The following describes two proteins that form a bound complex.

Residue-level contacts at the interface:
Residue Y8 in the first protein interacts with residue R1 in the second protein (closest heavy-atom distance 2.8 Å).
Residue H71 in the first protein is in contact with residue T5 in the second protein (closest heavy-atom distance 3.3 Å).
Residue V153 in the first protein is in contact with residue G7 in the second protein (closest heavy-atom distance 3.6 Å).
Residue F100 in the first protein is in contact with residue W8 in the second protein (closest heavy-atom distance 3.7 Å).
Residue N78 in the first protein contacts residue C9 in the second protein (closest heavy-atom distance 3.5 Å).
Residue H71 in the first protein interacts with residue Y2 in the second protein (closest heavy-atom distance 2.7 Å).
Residue F23 in the first protein interacts with residue Y2 in the second protein (closest heavy-atom distance 3.7 Å).
Residue W148 in the first protein contacts residue G7 in the second protein (closest heavy-atom distance 3.6 Å).
Residue T74 in the first protein interacts with residue C9 in the second protein (closest heavy-atom distance 4.2 Å).
Residue T164 in the first protein is in contact with residue R1 in the second protein (closest heavy-atom distance 3.7 Å).
Residue G168 in the first protein interacts with residue R1 in the second protein (closest heavy-atom distance 4.0 Å).
Residue Y160 in the first protein is in contact with residue Y2 in the second protein (closest heavy-atom distance 2.8 Å).
Residue K67 in the first protein contacts residue P3 in the second protein (closest heavy-atom distance 4.3 Å).
Residue K67 in the first protein contacts residue L4 in the second protein (closest heavy-atom distance 3.8 Å).
Residue Y60 in the first protein interacts with residue R1 in the second protein (closest heavy-atom distance 3.4 Å).
Residue Y124 in the first protein interacts with residue F10 in the second protein (closest heavy-atom distance 3.2 Å).
Residue Q157 in the first protein is in contact with residue L4 in the second protein (closest heavy-atom distance 3.1 Å).
Residue V68 in the first protein is in contact with residue Y2 in the second protein (closest heavy-atom distance 3.7 Å).
Residue Y160 in the first protein is in contact with residue L4 in the second protein (closest heavy-atom distance 3.7 Å).
Residue V153 in the first protein is in contact with residue W8 in the second protein (closest heavy-atom distance 4.0 Å).
Residue Y160 in the first protein is in contact with residue P3 in the second protein (closest heavy-atom distance 3.9 Å).
Residue W148 in the first protein interacts with residue F10 in the second protein (closest heavy-atom distance 4.1 Å).
Residue M46 in the first protein is in contact with residue Y2 in the second protein (closest heavy-atom distance 3.8 Å).
Residue W148 in the first protein contacts residue W8 in the second protein (closest heavy-atom distance 3.7 Å).
Residue Y8 in the first protein contacts residue Y2 in the second protein (closest heavy-atom distance 3.5 Å).
Residue W148 in the first protein interacts with residue C9 in the second protein (closest heavy-atom distance 3.0 Å).
Residue E63 in the first protein interacts with residue R1 in the second protein (closest heavy-atom distance 3.4 Å).
Residue K147 in the first protein contacts residue C9 in the second protein (closest heavy-atom distance 4.0 Å).
Residue Y172 in the first protein interacts with residue R1 in the second protein (closest heavy-atom distance 2.9 Å).
Residue N78 in the first protein is in contact with residue W8 in the second protein (closest heavy-atom distance 3.0 Å).
Residue E64 in the first protein interacts with residue R1 in the second protein (closest heavy-atom distance 3.5 Å).
Residue S10 in the first protein is in contact with residue Y2 in the second protein (closest heavy-atom distance 3.9 Å).
Residue M98 in the first protein is in contact with residue W8 in the second protein (closest heavy-atom distance 3.7 Å).
Residue Q157 in the first protein contacts residue W8 in the second protein (closest heavy-atom distance 3.1 Å).
Residue E64 in the first protein is in contact with residue Y2 in the second protein (closest heavy-atom distance 2.9 Å).
Residue I81 in the first protein interacts with residue F10 in the second protein (closest heavy-atom distance 3.4 Å).
Residue F100 in the first protein interacts with residue P3 in the second protein (closest heavy-atom distance 3.6 Å).
Residue Y8 in the first protein is in contact with residue P3 in the second protein (closest heavy-atom distance 4.0 Å).
Residue L96 in the first protein contacts residue F10 in the second protein (closest heavy-atom distance 3.9 Å).
Residue N78 in the first protein is in contact with residue F10 in the second protein (closest heavy-atom distance 2.9 Å).
Residue A70 in the first protein interacts with residue T5 in the second protein (closest heavy-atom distance 4.4 Å).
Residue T144 in the first protein contacts residue F10 in the second protein (closest heavy-atom distance 2.6 Å).
Residue H115 in the first protein is in contact with residue W8 in the second protein (closest heavy-atom distance 3.1 Å).
Residue K67 in the first protein interacts with residue R1 in the second protein (closest heavy-atom distance 3.6 Å).
Residue K67 in the first protein contacts residue Y2 in the second protein (closest heavy-atom distance 2.5 Å).
Residue M6 in the first protein contacts residue R1 in the second protein (closest heavy-atom distance 4.2 Å).
Residue Y117 in the first protein is in contact with residue W8 in the second protein (closest heavy-atom distance 3.3 Å).
Residue H71 in the first protein contacts residue W8 in the second protein (closest heavy-atom distance 3.9 Å).
Residue K67 in the first protein contacts residue T5 in the second protein (closest heavy-atom distance 4.2 Å).
Residue I81 in the first protein contacts residue C9 in the second protein (closest heavy-atom distance 3.6 Å).
Residue Q156 in the first protein interacts with residue L4 in the second protein (closest heavy-atom distance 3.7 Å).
Residue Y85 in the first protein is in contact with residue F10 in the second protein (closest heavy-atom distance 2.7 Å).
Residue A25 in the first protein contacts residue Y2 in the second protein (closest heavy-atom distance 3.9 Å).
Residue T74 in the first protein contacts residue W8 in the second protein (closest heavy-atom distance 3.7 Å).
Residue T144 in the first protein interacts with residue C9 in the second protein (closest heavy-atom distance 4.4 Å).
Residue Y160 in the first protein is in contact with residue R1 in the second protein (closest heavy-atom distance 3.0 Å).
Residue T74 in the first protein interacts with residue T5 in the second protein (closest heavy-atom distance 4.0 Å).
Residue M98 in the first protein is in contact with residue Y2 in the second protein (closest heavy-atom distance 3.9 Å).
Residue Y117 in the first protein is in contact with residue F10 in the second protein (closest heavy-atom distance 3.9 Å).
Residue K147 in the first protein contacts residue F10 in the second protein (closest heavy-atom distance 3.3 Å).

Sequence of the first protein:
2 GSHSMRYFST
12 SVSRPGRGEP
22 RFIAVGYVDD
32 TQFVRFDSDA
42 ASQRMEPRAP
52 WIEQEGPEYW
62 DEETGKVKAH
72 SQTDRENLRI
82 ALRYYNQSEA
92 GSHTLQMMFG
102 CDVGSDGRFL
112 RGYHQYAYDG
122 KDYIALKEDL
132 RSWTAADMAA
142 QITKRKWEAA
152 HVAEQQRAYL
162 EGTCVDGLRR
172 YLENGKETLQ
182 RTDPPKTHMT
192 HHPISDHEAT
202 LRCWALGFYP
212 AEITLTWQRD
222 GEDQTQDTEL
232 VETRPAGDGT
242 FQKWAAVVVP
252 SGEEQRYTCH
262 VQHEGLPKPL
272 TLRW

Sequence of the second protein:
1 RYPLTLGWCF